This data describes a binding interaction between two proteins.

Contacts between the two chains:
Residue R221 in chain B is in contact with residue A14 in chain A (closest heavy-atom distance 4.1 Å).
Residue E232 in chain B is in contact with residue M16 in chain A (closest heavy-atom distance 3.2 Å).
Residue K251 in chain B contacts residue R18 in chain A (closest heavy-atom distance 3.8 Å).
Residue E168 in chain B contacts residue W10 in chain A (closest heavy-atom distance 2.8 Å).
Residue H165 in chain B is in contact with residue Q12 in chain A (closest heavy-atom distance 4.3 Å).
Residue F229 in chain B interacts with residue L20 in chain A (closest heavy-atom distance 4.3 Å).
Residue L172 in chain B is in contact with residue W10 in chain A (closest heavy-atom distance 3.3 Å).
Residue T218 in chain B interacts with residue F11 in chain A (closest heavy-atom distance 3.8 Å).
Residue T218 in chain B is in contact with residue W10 in chain A (closest heavy-atom distance 4.2 Å).
Residue V243 in chain B interacts with residue F22 in chain A (closest heavy-atom distance 3.4 Å).
Residue T218 in chain B interacts with residue N8 in chain A (closest heavy-atom distance 3.6 Å).
Residue T237 in chain B is in contact with residue L20 in chain A (closest heavy-atom distance 4.2 Å).
Residue N215 in chain B interacts with residue L5 in chain A (closest heavy-atom distance 3.3 Å).
Residue T218 in chain B interacts with residue L5 in chain A (closest heavy-atom distance 3.9 Å).
Residue V225 in chain B is in contact with residue W10 in chain A (closest heavy-atom distance 4.2 Å).
Residue V225 in chain B interacts with residue A14 in chain A (closest heavy-atom distance 4.3 Å).
Residue V176 in chain B interacts with residue L20 in chain A (closest heavy-atom distance 3.8 Å).
Residue E170 in chain B is in contact with residue P17 in chain A (closest heavy-atom distance 3.5 Å).
Residue F229 in chain B is in contact with residue M16 in chain A (closest heavy-atom distance 3.8 Å).
Residue F233 in chain B is in contact with residue F22 in chain A (closest heavy-atom distance 3.6 Å).
Residue S241 in chain B interacts with residue S23 in chain A (closest heavy-atom distance 3.8 Å).
Residue Q162 in chain B interacts with residue Q12 in chain A (closest heavy-atom distance 3.0 Å).
Residue D166 in chain B is in contact with residue R18 in chain A (closest heavy-atom distance 2.3 Å).
Residue S241 in chain B contacts residue F22 in chain A (closest heavy-atom distance 4.7 Å).
Residue R221 in chain B interacts with residue F11 in chain A (closest heavy-atom distance 3.8 Å).
Residue E170 in chain B contacts residue A19 in chain A (closest heavy-atom distance 2.8 Å).
Residue Q162 in chain B is in contact with residue P9 in chain A (closest heavy-atom distance 4.6 Å).
Residue G173 in chain B interacts with residue L20 in chain A (closest heavy-atom distance 3.6 Å).
Residue R214 in chain B contacts residue W10 in chain A (closest heavy-atom distance 3.5 Å).
Residue M174 in chain B contacts residue A19 in chain A (closest heavy-atom distance 4.5 Å).
Residue L217 in chain B interacts with residue L5 in chain A (closest heavy-atom distance 4.2 Å).
Residue K251 in chain B is in contact with residue L20 in chain A (closest heavy-atom distance 4.6 Å).
Residue N169 in chain B is in contact with residue K15 in chain A (closest heavy-atom distance 3.0 Å).
Residue D247 in chain B contacts residue F22 in chain A (closest heavy-atom distance 4.4 Å).
Residue I222 in chain B contacts residue W10 in chain A (closest heavy-atom distance 3.6 Å).
Residue H165 in chain B contacts residue W10 in chain A (closest heavy-atom distance 3.7 Å).
Residue H165 in chain B contacts residue P9 in chain A (closest heavy-atom distance 3.3 Å).
Residue L248 in chain B contacts residue F22 in chain A (closest heavy-atom distance 3.6 Å).
Residue L177 in chain B contacts residue F22 in chain A (closest heavy-atom distance 4.3 Å).
Residue K251 in chain B is in contact with residue D21 in chain A (closest heavy-atom distance 2.9 Å).
Residue N169 in chain B is in contact with residue P17 in chain A (closest heavy-atom distance 3.5 Å).
Residue L217 in chain B interacts with residue M6 in chain A (closest heavy-atom distance 4.3 Å).
Residue F233 in chain B contacts residue M16 in chain A (closest heavy-atom distance 4.1 Å).
Residue K251 in chain B interacts with residue A19 in chain A (closest heavy-atom distance 3.1 Å).
Residue F229 in chain B interacts with residue K15 in chain A (closest heavy-atom distance 3.5 Å).
Residue T255 in chain B contacts residue A19 in chain A (closest heavy-atom distance 3.9 Å).
Residue R221 in chain B contacts residue Q12 in chain A (closest heavy-atom distance 2.7 Å).
Residue R221 in chain B contacts residue W10 in chain A (closest heavy-atom distance 2.7 Å).
Residue L217 in chain B contacts residue F11 in chain A (closest heavy-atom distance 3.5 Å).
Residue G173 in chain B interacts with residue P17 in chain A (closest heavy-atom distance 3.7 Å).
Residue F233 in chain B contacts residue L20 in chain A (closest heavy-atom distance 3.6 Å).
Residue N169 in chain B is in contact with residue W10 in chain A (closest heavy-atom distance 4.3 Å).
Residue L177 in chain B is in contact with residue L20 in chain A (closest heavy-atom distance 3.4 Å).
Residue E170 in chain B contacts residue R18 in chain A (closest heavy-atom distance 2.9 Å).
Residue K251 in chain B contacts residue F22 in chain A (closest heavy-atom distance 3.8 Å).
Residue G173 in chain B contacts residue A19 in chain A (closest heavy-atom distance 4.4 Å).
Residue T237 in chain B is in contact with residue F22 in chain A (closest heavy-atom distance 4.2 Å).
Residue F229 in chain B is in contact with residue P17 in chain A (closest heavy-atom distance 3.7 Å).
Residue L177 in chain B is in contact with residue A19 in chain A (closest heavy-atom distance 3.6 Å).
Residue N215 in chain B contacts residue T4 in chain A (closest heavy-atom distance 4.3 Å).

Sequence of chain A:
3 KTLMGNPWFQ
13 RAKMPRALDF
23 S

Sequence of chain B:
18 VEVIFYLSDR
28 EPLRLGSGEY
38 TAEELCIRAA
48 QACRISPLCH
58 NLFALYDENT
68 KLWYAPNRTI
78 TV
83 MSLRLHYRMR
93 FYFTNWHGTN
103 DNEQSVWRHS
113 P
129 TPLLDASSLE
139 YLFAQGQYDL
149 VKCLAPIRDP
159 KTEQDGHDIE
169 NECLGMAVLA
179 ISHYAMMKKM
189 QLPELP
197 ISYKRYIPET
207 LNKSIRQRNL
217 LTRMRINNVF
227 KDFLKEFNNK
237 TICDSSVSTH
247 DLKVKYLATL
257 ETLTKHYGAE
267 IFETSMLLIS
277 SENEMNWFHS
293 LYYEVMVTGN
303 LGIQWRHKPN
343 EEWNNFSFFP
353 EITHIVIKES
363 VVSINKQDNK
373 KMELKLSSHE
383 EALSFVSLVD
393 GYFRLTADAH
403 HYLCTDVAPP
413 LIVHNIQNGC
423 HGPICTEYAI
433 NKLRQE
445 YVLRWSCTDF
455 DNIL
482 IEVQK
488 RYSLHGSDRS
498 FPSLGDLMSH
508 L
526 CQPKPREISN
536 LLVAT